These two protein chains interact to form a complex.

Sequence of protein 2:
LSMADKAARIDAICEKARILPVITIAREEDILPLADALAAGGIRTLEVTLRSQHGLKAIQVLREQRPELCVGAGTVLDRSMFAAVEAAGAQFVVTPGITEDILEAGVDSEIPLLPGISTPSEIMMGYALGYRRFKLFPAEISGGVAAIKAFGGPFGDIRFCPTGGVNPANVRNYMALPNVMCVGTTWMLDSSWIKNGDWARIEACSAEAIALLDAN

Interface contacts:
Residue G106 in protein 2 contacts residue P129 in protein 1 (closest heavy-atom distance 4.4 Å).
Residue E131 in protein 2 contacts residue S130 in protein 1 (closest heavy-atom distance 3.3 Å).
Residue I150 in protein 2 interacts with residue A156 in protein 1 (closest heavy-atom distance 3.2 Å).
Residue V85 in protein 2 interacts with residue M133 in protein 1 (closest heavy-atom distance 3.9 Å).
Residue L86 in protein 2 is in contact with residue M133 in protein 1 (closest heavy-atom distance 3.7 Å).
Residue S127 in protein 2 is in contact with residue T128 in protein 1 (closest heavy-atom distance 4.0 Å).
Residue I111 in protein 2 contacts residue M133 in protein 1 (closest heavy-atom distance 3.2 Å).
Residue L86 in protein 2 contacts residue F164 in protein 1 (closest heavy-atom distance 4.0 Å).
Residue G125 in protein 2 interacts with residue S130 in protein 1 (closest heavy-atom distance 3.8 Å).
Residue F146 in protein 2 is in contact with residue P163 in protein 1 (closest heavy-atom distance 4.0 Å).
Residue I150 in protein 2 interacts with residue A155 in protein 1 (closest heavy-atom distance 3.5 Å).
Residue I107 in protein 2 interacts with residue S130 in protein 1 (closest heavy-atom distance 2.7 Å).
Residue P105 in protein 2 interacts with residue P163 in protein 1 (closest heavy-atom distance 4.0 Å).
Residue T128 in protein 2 contacts residue T128 in protein 1 (closest heavy-atom distance 4.1 Å).
Residue S127 in protein 2 contacts residue P129 in protein 1 (closest heavy-atom distance 4.6 Å).
Residue I126 in protein 2 is in contact with residue S130 in protein 1 (closest heavy-atom distance 4.8 Å).
Residue I107 in protein 2 contacts residue M133 in protein 1 (closest heavy-atom distance 4.1 Å).
Residue T108 in protein 2 contacts residue M134 in protein 1 (closest heavy-atom distance 3.9 Å).
Residue D87 in protein 2 interacts with residue Y136 in protein 1 (closest heavy-atom distance 5.0 Å).
Residue M90 in protein 2 contacts residue Y136 in protein 1 (closest heavy-atom distance 4.8 Å).
Residue I150 in protein 2 interacts with residue A159 in protein 1 (closest heavy-atom distance 4.4 Å).
Residue P147 in protein 2 is in contact with residue F160 in protein 1 (closest heavy-atom distance 4.1 Å).
Residue R60 in protein 2 contacts residue G162 in protein 1 (closest heavy-atom distance 3.4 Å).
Residue F146 in protein 2 is in contact with residue F160 in protein 1 (closest heavy-atom distance 5.0 Å).
Residue P105 in protein 2 contacts residue F164 in protein 1 (closest heavy-atom distance 3.7 Å).
Residue P147 in protein 2 interacts with residue A159 in protein 1 (closest heavy-atom distance 4.1 Å).
Residue L86 in protein 2 contacts residue P163 in protein 1 (closest heavy-atom distance 4.7 Å).
Residue I150 in protein 2 interacts with residue S151 in protein 1 (closest heavy-atom distance 3.1 Å).
Residue E131 in protein 2 is in contact with residue E131 in protein 1 (closest heavy-atom distance 4.3 Å).
Residue I150 in protein 2 interacts with residue G152 in protein 1 (closest heavy-atom distance 4.0 Å).
Residue G106 in protein 2 interacts with residue M133 in protein 1 (closest heavy-atom distance 3.5 Å).
Residue F146 in protein 2 is in contact with residue P129 in protein 1 (closest heavy-atom distance 4.0 Å).
Residue T108 in protein 2 is in contact with residue M133 in protein 1 (closest heavy-atom distance 3.8 Å).
Residue T108 in protein 2 interacts with residue S130 in protein 1 (closest heavy-atom distance 4.5 Å).
Residue T84 in protein 2 contacts residue P163 in protein 1 (closest heavy-atom distance 3.7 Å).
Residue R60 in protein 2 interacts with residue P163 in protein 1 (closest heavy-atom distance 3.8 Å).
Residue P105 in protein 2 interacts with residue P129 in protein 1 (closest heavy-atom distance 3.5 Å).
Residue P147 in protein 2 contacts residue P129 in protein 1 (closest heavy-atom distance 4.2 Å).
Residue T104 in protein 2 interacts with residue M133 in protein 1 (closest heavy-atom distance 4.7 Å).
Residue G106 in protein 2 interacts with residue S130 in protein 1 (closest heavy-atom distance 3.4 Å).
Residue L86 in protein 2 is in contact with residue Y136 in protein 1 (closest heavy-atom distance 3.6 Å).
Residue F146 in protein 2 contacts residue A159 in protein 1 (closest heavy-atom distance 4.1 Å).
Residue I107 in protein 2 contacts residue M134 in protein 1 (closest heavy-atom distance 4.2 Å).
Residue E131 in protein 2 is in contact with residue T128 in protein 1 (closest heavy-atom distance 2.8 Å).
Residue P105 in protein 2 contacts residue M133 in protein 1 (closest heavy-atom distance 3.8 Å).

Sequence of protein 1:
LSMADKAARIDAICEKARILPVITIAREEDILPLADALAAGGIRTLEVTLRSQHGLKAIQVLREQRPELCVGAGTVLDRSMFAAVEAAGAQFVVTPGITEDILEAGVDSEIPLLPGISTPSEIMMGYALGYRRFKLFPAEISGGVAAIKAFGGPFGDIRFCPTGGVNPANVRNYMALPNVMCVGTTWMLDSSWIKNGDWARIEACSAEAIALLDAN